Sequence of chain A:
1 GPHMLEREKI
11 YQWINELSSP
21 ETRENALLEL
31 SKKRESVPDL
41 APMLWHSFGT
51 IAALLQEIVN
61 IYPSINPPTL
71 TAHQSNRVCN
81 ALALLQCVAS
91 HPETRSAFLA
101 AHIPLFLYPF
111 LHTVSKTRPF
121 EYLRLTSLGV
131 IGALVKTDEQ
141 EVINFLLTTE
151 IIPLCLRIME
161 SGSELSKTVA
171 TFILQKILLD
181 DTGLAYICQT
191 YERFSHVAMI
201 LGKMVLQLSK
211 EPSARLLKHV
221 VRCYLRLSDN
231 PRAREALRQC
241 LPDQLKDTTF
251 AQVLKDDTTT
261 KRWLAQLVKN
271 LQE

Interface contacts:
Residue Q86 in chain A is in contact with residue N15 in chain B (closest heavy-atom distance 3.4 Å).
Residue A72 in chain A is in contact with residue G3 in chain B (closest heavy-atom distance 4.0 Å).
Residue H219 in chain A contacts residue V20 in chain B (closest heavy-atom distance 3.1 Å).
Residue L125 in chain A is in contact with residue M9 in chain B (closest heavy-atom distance 3.8 Å).
Residue N76 in chain A contacts residue I4 in chain B (closest heavy-atom distance 4.7 Å).
Residue R34 in chain A contacts residue N15 in chain B (closest heavy-atom distance 3.5 Å).
Residue E35 in chain A contacts residue Q11 in chain B (closest heavy-atom distance 3.8 Å).
Residue P119 in chain A is in contact with residue I4 in chain B (closest heavy-atom distance 4.0 Å).
Residue A133 in chain A is in contact with residue I19 in chain B (closest heavy-atom distance 4.0 Å).
Residue A72 in chain A contacts residue I4 in chain B (closest heavy-atom distance 3.9 Å).
Residue S75 in chain A interacts with residue I4 in chain B (closest heavy-atom distance 4.1 Å).
Residue N76 in chain A contacts residue G3 in chain B (closest heavy-atom distance 3.5 Å).
Residue K136 in chain A interacts with residue I19 in chain B (closest heavy-atom distance 3.3 Å).
Residue Y122 in chain A interacts with residue I4 in chain B (closest heavy-atom distance 3.6 Å).
Residue L125 in chain A is in contact with residue L16 in chain B (closest heavy-atom distance 3.7 Å).
Residue G132 in chain A interacts with residue I19 in chain B (closest heavy-atom distance 3.7 Å).
Residue Y122 in chain A is in contact with residue L12 in chain B (closest heavy-atom distance 3.7 Å).
Residue K136 in chain A contacts residue D18 in chain B (closest heavy-atom distance 2.9 Å).
Residue R215 in chain A contacts residue D21 in chain B (closest heavy-atom distance 4.7 Å).
Residue V169 in chain A contacts residue L16 in chain B (closest heavy-atom distance 4.0 Å).
Residue L125 in chain A is in contact with residue L12 in chain B (closest heavy-atom distance 3.5 Å).
Residue H73 in chain A interacts with residue E1 in chain B (closest heavy-atom distance 4.7 Å).
Residue N76 in chain A interacts with residue G2 in chain B (closest heavy-atom distance 3.0 Å).
Residue F172 in chain A interacts with residue I19 in chain B (closest heavy-atom distance 3.6 Å).
Residue K218 in chain A contacts residue D21 in chain B (closest heavy-atom distance 5.0 Å).
Residue L128 in chain A contacts residue L16 in chain B (closest heavy-atom distance 4.7 Å).
Residue H73 in chain A interacts with residue G3 in chain B (closest heavy-atom distance 4.5 Å).
Residue L165 in chain A is in contact with residue V17 in chain B (closest heavy-atom distance 4.7 Å).
Residue E121 in chain A interacts with residue M9 in chain B (closest heavy-atom distance 4.2 Å).
Residue R215 in chain A is in contact with residue E13 in chain B (closest heavy-atom distance 3.9 Å).
Residue V169 in chain A contacts residue V20 in chain B (closest heavy-atom distance 4.1 Å).
Residue G129 in chain A contacts residue L16 in chain B (closest heavy-atom distance 3.5 Å).
Residue K136 in chain A contacts residue D21 in chain B (closest heavy-atom distance 4.8 Å).
Residue R118 in chain A is in contact with residue I4 in chain B (closest heavy-atom distance 3.8 Å).
Residue T126 in chain A contacts residue L12 in chain B (closest heavy-atom distance 3.6 Å).
Residue H73 in chain A is in contact with residue G2 in chain B (closest heavy-atom distance 3.2 Å).
Residue L165 in chain A interacts with residue E13 in chain B (closest heavy-atom distance 3.9 Å).
Residue N76 in chain A is in contact with residue M8 in chain B (closest heavy-atom distance 3.3 Å).
Residue T168 in chain A contacts residue V20 in chain B (closest heavy-atom distance 4.1 Å).
Residue L165 in chain A is in contact with residue L16 in chain B (closest heavy-atom distance 4.0 Å).
Residue F172 in chain A contacts residue V20 in chain B (closest heavy-atom distance 3.7 Å).
Residue Q86 in chain A contacts residue I19 in chain B (closest heavy-atom distance 4.0 Å).
Residue A72 in chain A is in contact with residue G2 in chain B (closest heavy-atom distance 4.2 Å).
Residue R215 in chain A interacts with residue V17 in chain B (closest heavy-atom distance 3.5 Å).
Residue G129 in chain A interacts with residue I19 in chain B (closest heavy-atom distance 3.5 Å).
Residue Y122 in chain A interacts with residue M8 in chain B (closest heavy-atom distance 3.5 Å).
Residue H219 in chain A contacts residue D21 in chain B (closest heavy-atom distance 3.6 Å).
Residue Y122 in chain A contacts residue M9 in chain B (closest heavy-atom distance 3.9 Å).

This data describes a binding interaction between two proteins.

Sequence of chain B:
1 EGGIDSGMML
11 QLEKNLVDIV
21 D